The following describes two proteins that form a bound complex.

Sequence of chain A:
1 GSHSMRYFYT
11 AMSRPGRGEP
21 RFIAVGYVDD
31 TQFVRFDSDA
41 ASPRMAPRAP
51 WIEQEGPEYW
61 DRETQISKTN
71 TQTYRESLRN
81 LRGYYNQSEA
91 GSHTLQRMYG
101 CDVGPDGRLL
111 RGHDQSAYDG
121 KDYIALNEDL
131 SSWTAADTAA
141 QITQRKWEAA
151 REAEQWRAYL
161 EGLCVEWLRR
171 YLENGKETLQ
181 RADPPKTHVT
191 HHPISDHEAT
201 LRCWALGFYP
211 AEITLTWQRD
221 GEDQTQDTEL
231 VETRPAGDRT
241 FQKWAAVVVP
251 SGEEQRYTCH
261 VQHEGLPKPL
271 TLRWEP

Residue-level contacts at the interface:
Residue N70 in chain A interacts with residue S5 in chain B (closest heavy-atom distance 2.5 Å).
Residue N70 in chain A contacts residue G6 in chain B (closest heavy-atom distance 4.5 Å).
Residue Y159 in chain A interacts with residue A3 in chain B (closest heavy-atom distance 3.6 Å).
Residue T143 in chain A interacts with residue L9 in chain B (closest heavy-atom distance 2.6 Å).
Residue Y7 in chain A interacts with residue L2 in chain B (closest heavy-atom distance 3.5 Å).
Residue N80 in chain A is in contact with residue S8 in chain B (closest heavy-atom distance 3.5 Å).
Residue Y7 in chain A is in contact with residue H1 in chain B (closest heavy-atom distance 2.6 Å).
Residue W147 in chain A interacts with residue H7 in chain B (closest heavy-atom distance 3.6 Å).
Residue K146 in chain A interacts with residue S8 in chain B (closest heavy-atom distance 3.3 Å).
Residue A150 in chain A is in contact with residue H7 in chain B (closest heavy-atom distance 3.4 Å).
Residue R97 in chain A is in contact with residue L9 in chain B (closest heavy-atom distance 4.5 Å).
Residue R97 in chain A is in contact with residue H7 in chain B (closest heavy-atom distance 4.8 Å).
Residue Y123 in chain A interacts with residue L9 in chain B (closest heavy-atom distance 3.8 Å).
Residue I66 in chain A contacts residue L2 in chain B (closest heavy-atom distance 3.8 Å).
Residue E152 in chain A interacts with residue H7 in chain B (closest heavy-atom distance 2.9 Å).
Residue I66 in chain A is in contact with residue S5 in chain B (closest heavy-atom distance 3.9 Å).
Residue K146 in chain A is in contact with residue L9 in chain B (closest heavy-atom distance 2.9 Å).
Residue W156 in chain A contacts residue A3 in chain B (closest heavy-atom distance 3.7 Å).
Residue F33 in chain A contacts residue H1 in chain B (closest heavy-atom distance 4.6 Å).
Residue Y99 in chain A interacts with residue L2 in chain B (closest heavy-atom distance 3.4 Å).
Residue T73 in chain A is in contact with residue H7 in chain B (closest heavy-atom distance 4.2 Å).
Residue T143 in chain A interacts with residue S8 in chain B (closest heavy-atom distance 5.0 Å).
Residue N80 in chain A interacts with residue L9 in chain B (closest heavy-atom distance 2.9 Å).
Residue E76 in chain A contacts residue S8 in chain B (closest heavy-atom distance 3.0 Å).
Residue Y84 in chain A contacts residue L9 in chain B (closest heavy-atom distance 2.9 Å).
Residue T73 in chain A is in contact with residue S8 in chain B (closest heavy-atom distance 3.7 Å).
Residue S116 in chain A contacts residue L9 in chain B (closest heavy-atom distance 4.3 Å).
Residue S67 in chain A contacts residue L2 in chain B (closest heavy-atom distance 3.6 Å).
Residue Y99 in chain A contacts residue A3 in chain B (closest heavy-atom distance 3.0 Å).
Residue E63 in chain A interacts with residue L2 in chain B (closest heavy-atom distance 2.8 Å).
Residue T73 in chain A interacts with residue G6 in chain B (closest heavy-atom distance 3.7 Å).
Residue I66 in chain A interacts with residue A3 in chain B (closest heavy-atom distance 3.6 Å).
Residue L95 in chain A interacts with residue L9 in chain B (closest heavy-atom distance 3.8 Å).
Residue Y171 in chain A is in contact with residue H1 in chain B (closest heavy-atom distance 2.8 Å).
Residue I142 in chain A is in contact with residue L9 in chain B (closest heavy-atom distance 5.0 Å).
Residue Y159 in chain A contacts residue L2 in chain B (closest heavy-atom distance 3.9 Å).
Residue T69 in chain A is in contact with residue S5 in chain B (closest heavy-atom distance 3.3 Å).
Residue R62 in chain A contacts residue H1 in chain B (closest heavy-atom distance 3.1 Å).
Residue R62 in chain A is in contact with residue S4 in chain B (closest heavy-atom distance 3.8 Å).
Residue Y9 in chain A contacts residue A3 in chain B (closest heavy-atom distance 4.3 Å).
Residue W147 in chain A is in contact with residue S8 in chain B (closest heavy-atom distance 3.1 Å).
Residue W167 in chain A is in contact with residue H1 in chain B (closest heavy-atom distance 3.4 Å).
Residue I66 in chain A interacts with residue S4 in chain B (closest heavy-atom distance 4.0 Å).
Residue L81 in chain A is in contact with residue L9 in chain B (closest heavy-atom distance 4.3 Å).
Residue L163 in chain A interacts with residue H1 in chain B (closest heavy-atom distance 4.2 Å).
Residue M5 in chain A interacts with residue H1 in chain B (closest heavy-atom distance 3.9 Å).
Residue Y159 in chain A contacts residue H1 in chain B (closest heavy-atom distance 2.7 Å).
Residue R62 in chain A is in contact with residue A3 in chain B (closest heavy-atom distance 4.6 Å).
Residue T73 in chain A interacts with residue S5 in chain B (closest heavy-atom distance 4.3 Å).
Residue W147 in chain A is in contact with residue L9 in chain B (closest heavy-atom distance 3.6 Å).
Residue E152 in chain A interacts with residue G6 in chain B (closest heavy-atom distance 3.8 Å).
Residue M45 in chain A interacts with residue L2 in chain B (closest heavy-atom distance 3.4 Å).
Residue R62 in chain A is in contact with residue L2 in chain B (closest heavy-atom distance 3.1 Å).
Residue E63 in chain A interacts with residue H1 in chain B (closest heavy-atom distance 3.4 Å).
Residue S77 in chain A interacts with residue L9 in chain B (closest heavy-atom distance 2.9 Å).
Residue Y74 in chain A contacts residue L9 in chain B (closest heavy-atom distance 4.7 Å).
Residue Y9 in chain A is in contact with residue L2 in chain B (closest heavy-atom distance 3.4 Å).
Residue S77 in chain A contacts residue S8 in chain B (closest heavy-atom distance 3.1 Å).
Residue Y59 in chain A interacts with residue H1 in chain B (closest heavy-atom distance 4.1 Å).

Sequence of chain B:
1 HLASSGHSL